Sequence of the second protein:
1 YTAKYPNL

This data describes a binding interaction between two proteins.

Interface contacts:
Residue Y172 in the first protein contacts residue Y1 in the second protein (closest heavy-atom distance 3.2 Å).
Residue S100 in the first protein is in contact with residue Y5 in the second protein (closest heavy-atom distance 3.6 Å).
Residue K147 in the first protein interacts with residue L8 in the second protein (closest heavy-atom distance 3.3 Å).
Residue Y117 in the first protein contacts residue Y5 in the second protein (closest heavy-atom distance 3.6 Å).
Residue D78 in the first protein is in contact with residue N7 in the second protein (closest heavy-atom distance 3.2 Å).
Residue E64 in the first protein interacts with residue T2 in the second protein (closest heavy-atom distance 2.7 Å).
Residue A68 in the first protein interacts with residue T2 in the second protein (closest heavy-atom distance 4.7 Å).
Residue T81 in the first protein interacts with residue L8 in the second protein (closest heavy-atom distance 3.4 Å).
Residue K67 in the first protein is in contact with residue A3 in the second protein (closest heavy-atom distance 4.8 Å).
Residue Y85 in the first protein interacts with residue L8 in the second protein (closest heavy-atom distance 2.8 Å).
Residue Y160 in the first protein contacts residue A3 in the second protein (closest heavy-atom distance 3.7 Å).
Residue V10 in the first protein is in contact with residue Y5 in the second protein (closest heavy-atom distance 3.6 Å).
Residue K147 in the first protein interacts with residue N7 in the second protein (closest heavy-atom distance 4.4 Å).
Residue E25 in the first protein is in contact with residue Y5 in the second protein (closest heavy-atom distance 4.0 Å).
Residue S74 in the first protein is in contact with residue P6 in the second protein (closest heavy-atom distance 4.8 Å).
Residue V98 in the first protein is in contact with residue Y5 in the second protein (closest heavy-atom distance 4.0 Å).
Residue W148 in the first protein interacts with residue P6 in the second protein (closest heavy-atom distance 3.6 Å).
Residue K67 in the first protein is in contact with residue Y1 in the second protein (closest heavy-atom distance 3.0 Å).
Residue K67 in the first protein is in contact with residue T2 in the second protein (closest heavy-atom distance 2.7 Å).
Residue N71 in the first protein is in contact with residue Y5 in the second protein (closest heavy-atom distance 3.2 Å).
Residue Y160 in the first protein contacts residue T2 in the second protein (closest heavy-atom distance 4.0 Å).
Residue S74 in the first protein contacts residue Y5 in the second protein (closest heavy-atom distance 4.0 Å).
Residue N71 in the first protein interacts with residue T2 in the second protein (closest heavy-atom distance 4.2 Å).
Residue L6 in the first protein interacts with residue Y1 in the second protein (closest heavy-atom distance 4.5 Å).
Residue Y8 in the first protein interacts with residue Y5 in the second protein (closest heavy-atom distance 3.9 Å).
Residue D78 in the first protein is in contact with residue P6 in the second protein (closest heavy-atom distance 4.1 Å).
Residue Q115 in the first protein interacts with residue P6 in the second protein (closest heavy-atom distance 4.9 Å).
Residue W148 in the first protein contacts residue L8 in the second protein (closest heavy-atom distance 3.6 Å).
Residue T144 in the first protein is in contact with residue L8 in the second protein (closest heavy-atom distance 2.6 Å).
Residue Y60 in the first protein is in contact with residue Y1 in the second protein (closest heavy-atom distance 4.2 Å).
Residue N71 in the first protein interacts with residue A3 in the second protein (closest heavy-atom distance 3.2 Å).
Residue L82 in the first protein is in contact with residue L8 in the second protein (closest heavy-atom distance 4.2 Å).
Residue Y23 in the first protein is in contact with residue Y5 in the second protein (closest heavy-atom distance 4.7 Å).
Residue T164 in the first protein contacts residue Y1 in the second protein (closest heavy-atom distance 3.3 Å).
Residue Y117 in the first protein contacts residue L8 in the second protein (closest heavy-atom distance 3.9 Å).
Residue R63 in the first protein is in contact with residue Y1 in the second protein (closest heavy-atom distance 3.5 Å).
Residue Q115 in the first protein interacts with residue Y5 in the second protein (closest heavy-atom distance 3.7 Å).
Residue N71 in the first protein contacts residue K4 in the second protein (closest heavy-atom distance 3.6 Å).
Residue Y8 in the first protein is in contact with residue T2 in the second protein (closest heavy-atom distance 3.5 Å).
Residue Y8 in the first protein interacts with residue Y1 in the second protein (closest heavy-atom distance 3.4 Å).
Residue Y124 in the first protein contacts residue L8 in the second protein (closest heavy-atom distance 4.0 Å).
Residue S74 in the first protein interacts with residue N7 in the second protein (closest heavy-atom distance 2.8 Å).
Residue D78 in the first protein is in contact with residue L8 in the second protein (closest heavy-atom distance 3.1 Å).
Residue E153 in the first protein interacts with residue P6 in the second protein (closest heavy-atom distance 3.1 Å).
Residue Y117 in the first protein interacts with residue P6 in the second protein (closest heavy-atom distance 3.8 Å).
Residue V77 in the first protein interacts with residue N7 in the second protein (closest heavy-atom distance 3.9 Å).
Residue E25 in the first protein contacts residue T2 in the second protein (closest heavy-atom distance 3.2 Å).
Residue W168 in the first protein is in contact with residue Y1 in the second protein (closest heavy-atom distance 3.3 Å).
Residue I96 in the first protein is in contact with residue L8 in the second protein (closest heavy-atom distance 4.1 Å).
Residue Y46 in the first protein is in contact with residue T2 in the second protein (closest heavy-atom distance 4.0 Å).
Residue Y160 in the first protein contacts residue Y1 in the second protein (closest heavy-atom distance 2.6 Å).
Residue W148 in the first protein is in contact with residue N7 in the second protein (closest heavy-atom distance 2.6 Å).
Residue E64 in the first protein contacts residue Y1 in the second protein (closest heavy-atom distance 2.9 Å).
Residue F75 in the first protein is in contact with residue Y5 in the second protein (closest heavy-atom distance 3.7 Å).

Sequence of the first protein:
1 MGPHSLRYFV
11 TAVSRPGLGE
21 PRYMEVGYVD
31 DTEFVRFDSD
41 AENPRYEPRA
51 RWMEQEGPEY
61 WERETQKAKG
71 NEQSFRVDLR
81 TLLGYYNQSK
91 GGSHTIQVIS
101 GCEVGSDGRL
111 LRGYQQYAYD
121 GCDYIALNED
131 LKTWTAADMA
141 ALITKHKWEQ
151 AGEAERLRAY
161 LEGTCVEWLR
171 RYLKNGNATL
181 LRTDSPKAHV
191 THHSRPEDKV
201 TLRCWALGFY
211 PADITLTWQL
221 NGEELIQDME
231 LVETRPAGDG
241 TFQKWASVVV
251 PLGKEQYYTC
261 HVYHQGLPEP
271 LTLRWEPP